Sequence of protein 1:
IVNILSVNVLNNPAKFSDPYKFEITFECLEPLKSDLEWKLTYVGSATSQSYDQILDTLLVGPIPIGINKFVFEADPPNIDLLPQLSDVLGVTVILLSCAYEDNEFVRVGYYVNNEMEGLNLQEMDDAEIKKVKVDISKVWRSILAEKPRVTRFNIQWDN

Contacts between the two chains:
Residue N70 in protein 1 interacts with residue V18 in protein 2 (closest heavy-atom distance 4.0 Å).
Residue G63 in protein 1 is in contact with residue A14 in protein 2 (closest heavy-atom distance 3.4 Å).
Residue G68 in protein 1 contacts residue Y19 in protein 2 (closest heavy-atom distance 3.7 Å).
Residue L61 in protein 1 is in contact with residue K11 in protein 2 (closest heavy-atom distance 3.3 Å).
Residue F72 in protein 1 contacts residue P15 in protein 2 (closest heavy-atom distance 4.6 Å).
Residue G63 in protein 1 contacts residue P15 in protein 2 (closest heavy-atom distance 3.8 Å).
Residue T27 in protein 1 interacts with residue V18 in protein 2 (closest heavy-atom distance 4.6 Å).
Residue N70 in protein 1 is in contact with residue P17 in protein 2 (closest heavy-atom distance 3.1 Å).
Residue F28 in protein 1 is in contact with residue P15 in protein 2 (closest heavy-atom distance 4.3 Å).
Residue I69 in protein 1 interacts with residue P17 in protein 2 (closest heavy-atom distance 3.9 Å).
Residue N70 in protein 1 interacts with residue T16 in protein 2 (closest heavy-atom distance 3.3 Å).
Residue I69 in protein 1 interacts with residue P20 in protein 2 (closest heavy-atom distance 4.7 Å).
Residue D37 in protein 1 contacts residue R12 in protein 2 (closest heavy-atom distance 2.7 Å).
Residue F72 in protein 1 interacts with residue A14 in protein 2 (closest heavy-atom distance 5.0 Å).
Residue G63 in protein 1 interacts with residue R12 in protein 2 (closest heavy-atom distance 3.6 Å).
Residue I69 in protein 1 is in contact with residue T16 in protein 2 (closest heavy-atom distance 4.7 Å).
Residue P66 in protein 1 contacts residue P15 in protein 2 (closest heavy-atom distance 3.9 Å).
Residue V62 in protein 1 contacts residue P15 in protein 2 (closest heavy-atom distance 3.8 Å).
Residue P64 in protein 1 interacts with residue P15 in protein 2 (closest heavy-atom distance 3.4 Å).
Residue K71 in protein 1 interacts with residue V18 in protein 2 (closest heavy-atom distance 3.5 Å).
Residue V62 in protein 1 is in contact with residue I13 in protein 2 (closest heavy-atom distance 3.3 Å).
Residue N70 in protein 1 interacts with residue P15 in protein 2 (closest heavy-atom distance 3.8 Å).
Residue L60 in protein 1 is in contact with residue R12 in protein 2 (closest heavy-atom distance 4.2 Å).
Residue K71 in protein 1 interacts with residue P15 in protein 2 (closest heavy-atom distance 3.9 Å).
Residue I65 in protein 1 contacts residue P15 in protein 2 (closest heavy-atom distance 4.1 Å).
Residue I69 in protein 1 contacts residue Y19 in protein 2 (closest heavy-atom distance 2.7 Å).
Residue F72 in protein 1 contacts residue I13 in protein 2 (closest heavy-atom distance 3.8 Å).
Residue K71 in protein 1 interacts with residue P17 in protein 2 (closest heavy-atom distance 5.0 Å).
Residue I67 in protein 1 interacts with residue P20 in protein 2 (closest heavy-atom distance 4.8 Å).
Residue G68 in protein 1 is in contact with residue P20 in protein 2 (closest heavy-atom distance 4.2 Å).
Residue T59 in protein 1 contacts residue K11 in protein 2 (closest heavy-atom distance 4.8 Å).
Residue K71 in protein 1 is in contact with residue T16 in protein 2 (closest heavy-atom distance 2.8 Å).
Residue V62 in protein 1 interacts with residue A14 in protein 2 (closest heavy-atom distance 4.8 Å).
Residue I69 in protein 1 is in contact with residue V18 in protein 2 (closest heavy-atom distance 2.9 Å).
Residue V73 in protein 1 interacts with residue I13 in protein 2 (closest heavy-atom distance 4.0 Å).
Residue L61 in protein 1 contacts residue R12 in protein 2 (closest heavy-atom distance 3.3 Å).
Residue L60 in protein 1 interacts with residue K11 in protein 2 (closest heavy-atom distance 4.0 Å).
Residue P64 in protein 1 contacts residue R12 in protein 2 (closest heavy-atom distance 3.8 Å).
Residue L60 in protein 1 is in contact with residue I13 in protein 2 (closest heavy-atom distance 3.9 Å).
Residue L61 in protein 1 is in contact with residue I13 in protein 2 (closest heavy-atom distance 3.1 Å).
Residue G63 in protein 1 interacts with residue I13 in protein 2 (closest heavy-atom distance 3.0 Å).

These two protein chains interact to form a complex.

Sequence of protein 2:
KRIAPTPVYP